Sequence of the second protein:
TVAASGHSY

Residue-level contacts at the interface:
Residue E152 in the first protein interacts with residue H7 in the second protein (closest heavy-atom distance 3.0 Å).
Residue Y84 in the first protein contacts residue Y9 in the second protein (closest heavy-atom distance 2.8 Å).
Residue Y7 in the first protein is in contact with residue V2 in the second protein (closest heavy-atom distance 3.5 Å).
Residue S67 in the first protein is in contact with residue V2 in the second protein (closest heavy-atom distance 4.8 Å).
Residue T73 in the first protein interacts with residue S8 in the second protein (closest heavy-atom distance 3.5 Å).
Residue Y123 in the first protein interacts with residue Y9 in the second protein (closest heavy-atom distance 3.8 Å).
Residue N80 in the first protein contacts residue S8 in the second protein (closest heavy-atom distance 4.2 Å).
Residue R62 in the first protein interacts with residue A3 in the second protein (closest heavy-atom distance 4.1 Å).
Residue Y7 in the first protein interacts with residue T1 in the second protein (closest heavy-atom distance 2.7 Å).
Residue S77 in the first protein contacts residue Y9 in the second protein (closest heavy-atom distance 2.9 Å).
Residue L163 in the first protein interacts with residue T1 in the second protein (closest heavy-atom distance 4.4 Å).
Residue I124 in the first protein interacts with residue Y9 in the second protein (closest heavy-atom distance 4.5 Å).
Residue R62 in the first protein is in contact with residue A4 in the second protein (closest heavy-atom distance 3.8 Å).
Residue T73 in the first protein interacts with residue H7 in the second protein (closest heavy-atom distance 4.1 Å).
Residue Y171 in the first protein interacts with residue T1 in the second protein (closest heavy-atom distance 2.8 Å).
Residue Y159 in the first protein is in contact with residue V2 in the second protein (closest heavy-atom distance 3.8 Å).
Residue S77 in the first protein is in contact with residue S8 in the second protein (closest heavy-atom distance 3.4 Å).
Residue T73 in the first protein is in contact with residue G6 in the second protein (closest heavy-atom distance 3.8 Å).
Residue T143 in the first protein is in contact with residue Y9 in the second protein (closest heavy-atom distance 2.6 Å).
Residue N70 in the first protein is in contact with residue G6 in the second protein (closest heavy-atom distance 4.2 Å).
Residue E76 in the first protein is in contact with residue S8 in the second protein (closest heavy-atom distance 3.6 Å).
Residue K146 in the first protein is in contact with residue H7 in the second protein (closest heavy-atom distance 4.2 Å).
Residue N70 in the first protein is in contact with residue S5 in the second protein (closest heavy-atom distance 2.6 Å).
Residue I95 in the first protein interacts with residue Y9 in the second protein (closest heavy-atom distance 4.0 Å).
Residue L156 in the first protein contacts residue A3 in the second protein (closest heavy-atom distance 4.6 Å).
Residue Y9 in the first protein is in contact with residue A3 in the second protein (closest heavy-atom distance 4.4 Å).
Residue I142 in the first protein contacts residue Y9 in the second protein (closest heavy-atom distance 4.8 Å).
Residue K146 in the first protein is in contact with residue S8 in the second protein (closest heavy-atom distance 3.9 Å).
Residue E152 in the first protein is in contact with residue G6 in the second protein (closest heavy-atom distance 3.2 Å).
Residue M45 in the first protein is in contact with residue V2 in the second protein (closest heavy-atom distance 3.6 Å).
Residue N63 in the first protein interacts with residue V2 in the second protein (closest heavy-atom distance 3.1 Å).
Residue S116 in the first protein interacts with residue Y9 in the second protein (closest heavy-atom distance 2.4 Å).
Residue A150 in the first protein is in contact with residue H7 in the second protein (closest heavy-atom distance 3.8 Å).
Residue W147 in the first protein interacts with residue H7 in the second protein (closest heavy-atom distance 3.2 Å).
Residue K146 in the first protein interacts with residue Y9 in the second protein (closest heavy-atom distance 3.2 Å).
Residue W147 in the first protein contacts residue Y9 in the second protein (closest heavy-atom distance 3.6 Å).
Residue W167 in the first protein interacts with residue T1 in the second protein (closest heavy-atom distance 3.5 Å).
Residue L81 in the first protein is in contact with residue Y9 in the second protein (closest heavy-atom distance 3.5 Å).
Residue Y99 in the first protein contacts residue V2 in the second protein (closest heavy-atom distance 3.5 Å).
Residue I66 in the first protein is in contact with residue A4 in the second protein (closest heavy-atom distance 3.8 Å).
Residue F33 in the first protein interacts with residue T1 in the second protein (closest heavy-atom distance 4.7 Å).
Residue R97 in the first protein is in contact with residue Y9 in the second protein (closest heavy-atom distance 3.1 Å).
Residue Y159 in the first protein interacts with residue A3 in the second protein (closest heavy-atom distance 3.5 Å).
Residue R62 in the first protein is in contact with residue T1 in the second protein (closest heavy-atom distance 3.0 Å).
Residue T69 in the first protein contacts residue S5 in the second protein (closest heavy-atom distance 3.5 Å).
Residue N80 in the first protein is in contact with residue Y9 in the second protein (closest heavy-atom distance 2.9 Å).
Residue N63 in the first protein is in contact with residue T1 in the second protein (closest heavy-atom distance 2.7 Å).
Residue Y99 in the first protein interacts with residue A3 in the second protein (closest heavy-atom distance 2.9 Å).
Residue Q96 in the first protein contacts residue Y9 in the second protein (closest heavy-atom distance 4.7 Å).
Residue I66 in the first protein contacts residue A3 in the second protein (closest heavy-atom distance 3.3 Å).
Residue W147 in the first protein interacts with residue S8 in the second protein (closest heavy-atom distance 3.3 Å).
Residue Y59 in the first protein contacts residue T1 in the second protein (closest heavy-atom distance 3.5 Å).
Residue Y74 in the first protein interacts with residue Y9 in the second protein (closest heavy-atom distance 3.6 Å).
Residue M5 in the first protein is in contact with residue T1 in the second protein (closest heavy-atom distance 3.9 Å).
Residue Y159 in the first protein interacts with residue T1 in the second protein (closest heavy-atom distance 2.6 Å).
Residue I66 in the first protein contacts residue S5 in the second protein (closest heavy-atom distance 3.1 Å).
Residue I66 in the first protein is in contact with residue V2 in the second protein (closest heavy-atom distance 3.7 Å).
Residue R62 in the first protein is in contact with residue V2 in the second protein (closest heavy-atom distance 3.0 Å).
Residue Y9 in the first protein interacts with residue V2 in the second protein (closest heavy-atom distance 3.9 Å).
Residue Q155 in the first protein contacts residue S5 in the second protein (closest heavy-atom distance 4.4 Å).

Sequence of the first protein:
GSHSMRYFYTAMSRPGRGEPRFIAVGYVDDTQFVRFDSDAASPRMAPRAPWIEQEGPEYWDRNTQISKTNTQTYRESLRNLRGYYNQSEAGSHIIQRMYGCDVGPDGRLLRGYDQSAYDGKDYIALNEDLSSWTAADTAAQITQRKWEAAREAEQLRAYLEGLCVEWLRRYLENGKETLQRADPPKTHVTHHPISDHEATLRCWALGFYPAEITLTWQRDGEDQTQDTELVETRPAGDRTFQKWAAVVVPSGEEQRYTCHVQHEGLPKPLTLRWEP

These two protein chains interact to form a complex.